Sequence of protein 2:
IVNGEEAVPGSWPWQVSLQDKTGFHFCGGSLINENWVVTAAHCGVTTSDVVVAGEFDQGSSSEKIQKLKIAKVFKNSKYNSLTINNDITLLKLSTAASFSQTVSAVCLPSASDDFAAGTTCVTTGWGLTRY

These two protein chains interact to form a complex.

Sequence of protein 1:
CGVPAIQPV

Interface contacts:
Residue S11 in protein 2 contacts residue P4 in protein 1 (closest heavy-atom distance 3.6 Å).
Residue V8 in protein 2 interacts with residue V9 in protein 1 (closest heavy-atom distance 3.1 Å).
Residue P9 in protein 2 is in contact with residue I6 in protein 1 (closest heavy-atom distance 3.4 Å).
Residue A105 in protein 2 interacts with residue G2 in protein 1 (closest heavy-atom distance 3.2 Å).
Residue W14 in protein 2 interacts with residue G2 in protein 1 (closest heavy-atom distance 4.0 Å).
Residue V8 in protein 2 is in contact with residue Q7 in protein 1 (closest heavy-atom distance 4.5 Å).
Residue V8 in protein 2 is in contact with residue I6 in protein 1 (closest heavy-atom distance 3.6 Å).
Residue L108 in protein 2 contacts residue C1 in protein 1 (closest heavy-atom distance 4.6 Å).
Residue P13 in protein 2 is in contact with residue P4 in protein 1 (closest heavy-atom distance 3.5 Å).
Residue Q101 in protein 2 interacts with residue I6 in protein 1 (closest heavy-atom distance 4.5 Å).
Residue P13 in protein 2 contacts residue V3 in protein 1 (closest heavy-atom distance 4.5 Å).
Residue A105 in protein 2 is in contact with residue C1 in protein 1 (closest heavy-atom distance 4.0 Å).
Residue S11 in protein 2 interacts with residue V9 in protein 1 (closest heavy-atom distance 4.8 Å).
Residue V106 in protein 2 contacts residue G2 in protein 1 (closest heavy-atom distance 4.9 Å).
Residue S11 in protein 2 contacts residue Q7 in protein 1 (closest heavy-atom distance 4.6 Å).
Residue V8 in protein 2 contacts residue P8 in protein 1 (closest heavy-atom distance 4.2 Å).
Residue G10 in protein 2 interacts with residue P4 in protein 1 (closest heavy-atom distance 4.8 Å).
Residue S11 in protein 2 interacts with residue P8 in protein 1 (closest heavy-atom distance 3.3 Å).
Residue C107 in protein 2 contacts residue C1 in protein 1 (closest heavy-atom distance 1.8 Å).
Residue W14 in protein 2 interacts with residue P4 in protein 1 (closest heavy-atom distance 4.5 Å).
Residue G10 in protein 2 contacts residue I6 in protein 1 (closest heavy-atom distance 4.2 Å).
Residue V106 in protein 2 contacts residue C1 in protein 1 (closest heavy-atom distance 4.2 Å).
Residue C107 in protein 2 interacts with residue G2 in protein 1 (closest heavy-atom distance 4.5 Å).
Residue Q101 in protein 2 interacts with residue A5 in protein 1 (closest heavy-atom distance 3.5 Å).
Residue W12 in protein 2 contacts residue P8 in protein 1 (closest heavy-atom distance 3.7 Å).
Residue T102 in protein 2 interacts with residue I6 in protein 1 (closest heavy-atom distance 3.9 Å).
Residue W14 in protein 2 is in contact with residue V3 in protein 1 (closest heavy-atom distance 4.9 Å).
Residue S11 in protein 2 contacts residue I6 in protein 1 (closest heavy-atom distance 3.8 Å).